Interface contacts:
Residue L112 in protein 1 interacts with residue K90 in protein 2 (closest heavy-atom distance 3.7 Å).
Residue Y26 in protein 1 interacts with residue R36 in protein 2 (closest heavy-atom distance 3.8 Å).
Residue R103 in protein 1 contacts residue P86 in protein 2 (closest heavy-atom distance 3.5 Å).
Residue T29 in protein 1 is in contact with residue I7 in protein 2 (closest heavy-atom distance 3.8 Å).
Residue T29 in protein 1 contacts residue K34 in protein 2 (closest heavy-atom distance 3.4 Å).
Residue P95 in protein 1 interacts with residue I94 in protein 2 (closest heavy-atom distance 3.7 Å).
Residue R103 in protein 1 interacts with residue D88 in protein 2 (closest heavy-atom distance 3.8 Å).
Residue K3 in protein 1 interacts with residue E5 in protein 2 (closest heavy-atom distance 3.1 Å).
Residue E97 in protein 1 interacts with residue K2 in protein 2 (closest heavy-atom distance 2.7 Å).
Residue I102 in protein 1 interacts with residue V78 in protein 2 (closest heavy-atom distance 3.5 Å).
Residue V99 in protein 1 is in contact with residue F92 in protein 2 (closest heavy-atom distance 3.7 Å).
Residue E22 in protein 1 contacts residue T50 in protein 2 (closest heavy-atom distance 4.1 Å).
Residue P95 in protein 1 contacts residue P95 in protein 2 (closest heavy-atom distance 3.4 Å).
Residue E21 in protein 1 interacts with residue V53 in protein 2 (closest heavy-atom distance 3.3 Å).
Residue Y26 in protein 1 is in contact with residue V53 in protein 2 (closest heavy-atom distance 3.8 Å).
Residue V100 in protein 1 interacts with residue I91 in protein 2 (closest heavy-atom distance 2.8 Å).
Residue G27 in protein 1 is in contact with residue R36 in protein 2 (closest heavy-atom distance 4.1 Å).
Residue D98 in protein 1 is in contact with residue I91 in protein 2 (closest heavy-atom distance 3.8 Å).
Residue E21 in protein 1 interacts with residue T50 in protein 2 (closest heavy-atom distance 3.0 Å).
Residue V64 in protein 1 interacts with residue F92 in protein 2 (closest heavy-atom distance 3.5 Å).
Residue F13 in protein 1 contacts residue L55 in protein 2 (closest heavy-atom distance 4.0 Å).
Residue R107 in protein 1 contacts residue E71 in protein 2 (closest heavy-atom distance 2.9 Å).
Residue V30 in protein 1 is in contact with residue L55 in protein 2 (closest heavy-atom distance 3.7 Å).
Residue I102 in protein 1 is in contact with residue K90 in protein 2 (closest heavy-atom distance 4.1 Å).
Residue A18 in protein 1 interacts with residue T50 in protein 2 (closest heavy-atom distance 3.4 Å).
Residue T31 in protein 1 is in contact with residue V33 in protein 2 (closest heavy-atom distance 3.4 Å).
Residue V96 in protein 1 contacts residue I93 in protein 2 (closest heavy-atom distance 3.6 Å).
Residue R107 in protein 1 interacts with residue I74 in protein 2 (closest heavy-atom distance 3.7 Å).
Residue V100 in protein 1 contacts residue K90 in protein 2 (closest heavy-atom distance 3.2 Å).
Residue V96 in protein 1 contacts residue I94 in protein 2 (closest heavy-atom distance 4.0 Å).
Residue R101 in protein 1 interacts with residue K90 in protein 2 (closest heavy-atom distance 3.4 Å).
Residue K17 in protein 1 is in contact with residue T50 in protein 2 (closest heavy-atom distance 4.0 Å).
Residue K3 in protein 1 contacts residue K3 in protein 2 (closest heavy-atom distance 4.0 Å).
Residue M28 in protein 1 contacts residue G35 in protein 2 (closest heavy-atom distance 3.9 Å).
Residue K17 in protein 1 is in contact with residue V53 in protein 2 (closest heavy-atom distance 2.8 Å).
Residue V30 in protein 1 contacts residue V33 in protein 2 (closest heavy-atom distance 3.5 Å).
Residue T29 in protein 1 contacts residue V33 in protein 2 (closest heavy-atom distance 3.5 Å).
Residue M28 in protein 1 interacts with residue K34 in protein 2 (closest heavy-atom distance 4.1 Å).
Residue E21 in protein 1 interacts with residue M51 in protein 2 (closest heavy-atom distance 2.8 Å).
Residue E97 in protein 1 is in contact with residue I93 in protein 2 (closest heavy-atom distance 2.8 Å).
Residue I102 in protein 1 contacts residue D88 in protein 2 (closest heavy-atom distance 3.3 Å).
Residue T31 in protein 1 contacts residue T31 in protein 2 (closest heavy-atom distance 3.8 Å).
Residue D98 in protein 1 is in contact with residue I93 in protein 2 (closest heavy-atom distance 2.8 Å).
Residue E62 in protein 1 is in contact with residue K60 in protein 2 (closest heavy-atom distance 2.8 Å).
Residue D98 in protein 1 is in contact with residue F92 in protein 2 (closest heavy-atom distance 3.5 Å).
Residue R103 in protein 1 interacts with residue S85 in protein 2 (closest heavy-atom distance 3.5 Å).
Residue I102 in protein 1 is in contact with residue I91 in protein 2 (closest heavy-atom distance 3.9 Å).
Residue I102 in protein 1 contacts residue G89 in protein 2 (closest heavy-atom distance 3.2 Å).
Residue R101 in protein 1 contacts residue G89 in protein 2 (closest heavy-atom distance 4.1 Å).
Residue V99 in protein 1 is in contact with residue I91 in protein 2 (closest heavy-atom distance 3.3 Å).
Residue I102 in protein 1 contacts residue A81 in protein 2 (closest heavy-atom distance 3.9 Å).
Residue I94 in protein 1 interacts with residue I94 in protein 2 (closest heavy-atom distance 3.9 Å).
Residue R103 in protein 1 interacts with residue F82 in protein 2 (closest heavy-atom distance 3.3 Å).
Residue E62 in protein 1 contacts residue E5 in protein 2 (closest heavy-atom distance 3.9 Å).
Residue R103 in protein 1 interacts with residue G84 in protein 2 (closest heavy-atom distance 3.4 Å).
Residue E97 in protein 1 interacts with residue P95 in protein 2 (closest heavy-atom distance 3.5 Å).
Residue K17 in protein 1 interacts with residue L55 in protein 2 (closest heavy-atom distance 3.8 Å).
Residue I102 in protein 1 is in contact with residue F82 in protein 2 (closest heavy-atom distance 3.6 Å).
Residue V30 in protein 1 is in contact with residue K34 in protein 2 (closest heavy-atom distance 2.8 Å).
Residue I102 in protein 1 interacts with residue V8 in protein 2 (closest heavy-atom distance 3.8 Å).

Sequence of protein 1:
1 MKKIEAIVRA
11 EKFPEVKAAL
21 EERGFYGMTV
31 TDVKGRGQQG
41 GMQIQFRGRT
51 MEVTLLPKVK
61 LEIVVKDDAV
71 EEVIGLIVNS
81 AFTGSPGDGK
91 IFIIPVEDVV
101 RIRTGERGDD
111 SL

Sequence of protein 2:
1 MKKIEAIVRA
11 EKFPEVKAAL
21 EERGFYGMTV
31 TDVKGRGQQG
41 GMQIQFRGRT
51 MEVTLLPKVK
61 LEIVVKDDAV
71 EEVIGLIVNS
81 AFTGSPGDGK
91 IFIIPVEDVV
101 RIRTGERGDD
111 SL

This data describes a binding interaction between two proteins.